These two protein chains interact to form a complex.

Interface contacts:
Residue E15 in the second protein is in contact with residue Q7 in the first protein (closest heavy-atom distance 3.9 Å).
Residue D79 in the second protein is in contact with residue Y24 in the first protein (closest heavy-atom distance 3.9 Å).
Residue M146 in the second protein interacts with residue R10 in the first protein (closest heavy-atom distance 3.0 Å).
Residue L113 in the second protein interacts with residue V15 in the first protein (closest heavy-atom distance 3.4 Å).
Residue E12 in the second protein interacts with residue L14 in the first protein (closest heavy-atom distance 3.8 Å).
Residue F20 in the second protein interacts with residue A18 in the first protein (closest heavy-atom distance 3.7 Å).
Residue E55 in the second protein is in contact with residue K29 in the first protein (closest heavy-atom distance 3.6 Å).
Residue M37 in the second protein is in contact with residue F22 in the first protein (closest heavy-atom distance 3.6 Å).
Residue F13 in the second protein contacts residue L14 in the first protein (closest heavy-atom distance 3.5 Å).
Residue L113 in the second protein contacts residue A12 in the first protein (closest heavy-atom distance 3.4 Å).
Residue D51 in the second protein contacts residue L26 in the first protein (closest heavy-atom distance 3.7 Å).
Residue V92 in the second protein is in contact with residue R20 in the first protein (closest heavy-atom distance 3.7 Å).
Residue E115 in the second protein interacts with residue Q8 in the first protein (closest heavy-atom distance 3.0 Å).
Residue M110 in the second protein contacts residue A12 in the first protein (closest heavy-atom distance 3.4 Å).
Residue Q42 in the second protein interacts with residue R23 in the first protein (closest heavy-atom distance 3.5 Å).
Residue M73 in the second protein contacts residue L14 in the first protein (closest heavy-atom distance 3.8 Å).
Residue K78 in the second protein is in contact with residue Y24 in the first protein (closest heavy-atom distance 3.6 Å).
Residue L72 in the second protein is in contact with residue F22 in the first protein (closest heavy-atom distance 3.7 Å).
Residue F93 in the second protein interacts with residue W9 in the first protein (closest heavy-atom distance 3.6 Å).
Residue V145 in the second protein is in contact with residue W9 in the first protein (closest heavy-atom distance 3.7 Å).
Residue E115 in the second protein contacts residue K11 in the first protein (closest heavy-atom distance 2.5 Å).
Residue L72 in the second protein contacts residue R21 in the first protein (closest heavy-atom distance 2.9 Å).
Residue E88 in the second protein is in contact with residue R20 in the first protein (closest heavy-atom distance 3.2 Å).
Residue M125 in the second protein contacts residue W9 in the first protein (closest heavy-atom distance 3.0 Å).
Residue E85 in the second protein is in contact with residue R21 in the first protein (closest heavy-atom distance 2.9 Å).
Residue L106 in the second protein contacts residue W9 in the first protein (closest heavy-atom distance 3.8 Å).
Residue M146 in the second protein is in contact with residue W9 in the first protein (closest heavy-atom distance 3.4 Å).
Residue F93 in the second protein interacts with residue L16 in the first protein (closest heavy-atom distance 3.5 Å).
Residue E12 in the second protein interacts with residue R10 in the first protein (closest heavy-atom distance 2.9 Å).
Residue M52 in the second protein contacts residue L26 in the first protein (closest heavy-atom distance 3.7 Å).
Residue E128 in the second protein is in contact with residue S2 in the first protein (closest heavy-atom distance 3.3 Å).
Residue V92 in the second protein interacts with residue L16 in the first protein (closest heavy-atom distance 3.6 Å).
Residue I137 in the second protein is in contact with residue W9 in the first protein (closest heavy-atom distance 3.7 Å).
Residue M52 in the second protein contacts residue R23 in the first protein (closest heavy-atom distance 3.9 Å).
Residue L40 in the second protein is in contact with residue L16 in the first protein (closest heavy-atom distance 3.5 Å).
Residue E15 in the second protein is in contact with residue K11 in the first protein (closest heavy-atom distance 3.8 Å).
Residue M110 in the second protein is in contact with residue Q8 in the first protein (closest heavy-atom distance 3.6 Å).
Residue L33 in the second protein interacts with residue F22 in the first protein (closest heavy-atom distance 3.8 Å).
Residue M146 in the second protein is in contact with residue A13 in the first protein (closest heavy-atom distance 3.6 Å).
Residue I64 in the second protein is in contact with residue F22 in the first protein (closest heavy-atom distance 3.2 Å).
Residue E85 in the second protein is in contact with residue N17 in the first protein (closest heavy-atom distance 2.8 Å).
Residue A148 in the second protein interacts with residue R10 in the first protein (closest heavy-atom distance 2.9 Å).
Residue M37 in the second protein is in contact with residue S19 in the first protein (closest heavy-atom distance 3.4 Å).
Residue E55 in the second protein interacts with residue T25 in the first protein (closest heavy-atom distance 3.0 Å).
Residue V145 in the second protein is in contact with residue R10 in the first protein (closest heavy-atom distance 3.4 Å).
Residue V145 in the second protein interacts with residue L6 in the first protein (closest heavy-atom distance 3.9 Å).
Residue L72 in the second protein contacts residue T25 in the first protein (closest heavy-atom distance 3.7 Å).
Residue M73 in the second protein contacts residue A18 in the first protein (closest heavy-atom distance 3.6 Å).
Residue R75 in the second protein contacts residue R21 in the first protein (closest heavy-atom distance 3.2 Å).
Residue E128 in the second protein interacts with residue R5 in the first protein (closest heavy-atom distance 3.3 Å).
Residue M37 in the second protein is in contact with residue R23 in the first protein (closest heavy-atom distance 3.7 Å).
Residue M77 in the second protein contacts residue Y24 in the first protein (closest heavy-atom distance 3.5 Å).
Residue M52 in the second protein contacts residue F22 in the first protein (closest heavy-atom distance 3.6 Å).
Residue M73 in the second protein is in contact with residue N17 in the first protein (closest heavy-atom distance 3.1 Å).
Residue M125 in the second protein interacts with residue R5 in the first protein (closest heavy-atom distance 3.8 Å).
Residue E124 in the second protein is in contact with residue R5 in the first protein (closest heavy-atom distance 3.2 Å).
Residue A129 in the second protein interacts with residue W9 in the first protein (closest heavy-atom distance 3.8 Å).
Residue V56 in the second protein is in contact with residue F22 in the first protein (closest heavy-atom distance 3.6 Å).
Residue M125 in the second protein is in contact with residue Q8 in the first protein (closest heavy-atom distance 3.6 Å).
Residue M73 in the second protein interacts with residue R21 in the first protein (closest heavy-atom distance 3.5 Å).

Sequence of the second protein:
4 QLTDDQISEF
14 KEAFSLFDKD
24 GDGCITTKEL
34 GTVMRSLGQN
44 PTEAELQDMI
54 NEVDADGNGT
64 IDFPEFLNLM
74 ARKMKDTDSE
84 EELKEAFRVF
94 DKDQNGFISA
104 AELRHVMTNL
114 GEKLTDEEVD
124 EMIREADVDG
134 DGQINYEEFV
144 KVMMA

Sequence of the first protein:
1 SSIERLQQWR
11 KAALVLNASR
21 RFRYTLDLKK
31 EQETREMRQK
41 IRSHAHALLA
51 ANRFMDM